Sequence of the second protein:
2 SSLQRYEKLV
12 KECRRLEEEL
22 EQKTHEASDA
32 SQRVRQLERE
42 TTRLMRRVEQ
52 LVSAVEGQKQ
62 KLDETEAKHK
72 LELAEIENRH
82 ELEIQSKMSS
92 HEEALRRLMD

Residue-level contacts at the interface:
Residue V56 in the first protein interacts with residue Q59 in the second protein (closest heavy-atom distance 3.3 Å).
Residue L52 in the first protein contacts residue V49 in the second protein (closest heavy-atom distance 3.6 Å).
Residue E78 in the first protein interacts with residue H81 in the second protein (closest heavy-atom distance 3.2 Å).
Residue L63 in the first protein contacts residue T66 in the second protein (closest heavy-atom distance 3.8 Å).
Residue E39 in the first protein is in contact with residue R34 in the second protein (closest heavy-atom distance 3.5 Å).
Residue H92 in the first protein interacts with residue H92 in the second protein (closest heavy-atom distance 3.2 Å).
Residue L74 in the first protein interacts with residue I77 in the second protein (closest heavy-atom distance 3.7 Å).
Residue L38 in the first protein contacts residue L38 in the second protein (closest heavy-atom distance 3.6 Å).
Residue H81 in the first protein interacts with residue E84 in the second protein (closest heavy-atom distance 3.1 Å).
Residue K88 in the first protein interacts with residue I85 in the second protein (closest heavy-atom distance 3.7 Å).
Residue H81 in the first protein is in contact with residue H81 in the second protein (closest heavy-atom distance 3.3 Å).
Residue I77 in the first protein is in contact with residue L74 in the second protein (closest heavy-atom distance 3.5 Å).
Residue E73 in the first protein contacts residue L74 in the second protein (closest heavy-atom distance 3.4 Å).
Residue R48 in the first protein is in contact with residue V49 in the second protein (closest heavy-atom distance 3.8 Å).
Residue E67 in the first protein contacts residue T66 in the second protein (closest heavy-atom distance 3.3 Å).
Residue T42 in the first protein contacts residue T42 in the second protein (closest heavy-atom distance 3.6 Å).
Residue E84 in the first protein is in contact with residue I85 in the second protein (closest heavy-atom distance 3.4 Å).
Residue L45 in the first protein contacts residue T42 in the second protein (closest heavy-atom distance 3.8 Å).
Residue L10 in the first protein is in contact with residue C14 in the second protein (closest heavy-atom distance 3.8 Å).
Residue V53 in the first protein contacts residue L52 in the second protein (closest heavy-atom distance 3.8 Å).
Residue L74 in the first protein interacts with residue L74 in the second protein (closest heavy-atom distance 3.6 Å).
Residue T42 in the first protein interacts with residue L45 in the second protein (closest heavy-atom distance 3.7 Å).
Residue K60 in the first protein is in contact with residue Q59 in the second protein (closest heavy-atom distance 3.7 Å).
Residue V49 in the first protein contacts residue V49 in the second protein (closest heavy-atom distance 3.6 Å).
Residue L10 in the first protein is in contact with residue L10 in the second protein (closest heavy-atom distance 3.6 Å).
Residue L99 in the first protein is in contact with residue L96 in the second protein (closest heavy-atom distance 3.7 Å).
Residue E20 in the first protein interacts with residue L21 in the second protein (closest heavy-atom distance 3.5 Å).
Residue R6 in the first protein interacts with residue Y7 in the second protein (closest heavy-atom distance 3.8 Å).
Residue L38 in the first protein is in contact with residue V35 in the second protein (closest heavy-atom distance 3.6 Å).
Residue L10 in the first protein interacts with residue V11 in the second protein (closest heavy-atom distance 3.5 Å).
Residue L52 in the first protein interacts with residue V53 in the second protein (closest heavy-atom distance 3.8 Å).
Residue L45 in the first protein contacts residue M46 in the second protein (closest heavy-atom distance 3.7 Å).
Residue H70 in the first protein contacts residue E67 in the second protein (closest heavy-atom distance 3.4 Å).
Residue E18 in the first protein contacts residue L17 in the second protein (closest heavy-atom distance 3.6 Å).
Residue C14 in the first protein interacts with residue E13 in the second protein (closest heavy-atom distance 3.8 Å).
Residue H70 in the first protein interacts with residue H70 in the second protein (closest heavy-atom distance 3.4 Å).
Residue L17 in the first protein is in contact with residue C14 in the second protein (closest heavy-atom distance 3.6 Å).
Residue L45 in the first protein is in contact with residue L45 in the second protein (closest heavy-atom distance 3.7 Å).
Residue L21 in the first protein is in contact with residue E20 in the second protein (closest heavy-atom distance 3.4 Å).
Residue Y7 in the first protein is in contact with residue L10 in the second protein (closest heavy-atom distance 3.6 Å).
Residue H92 in the first protein interacts with residue K88 in the second protein (closest heavy-atom distance 3.8 Å).
Residue L96 in the first protein is in contact with residue L99 in the second protein (closest heavy-atom distance 3.6 Å).
Residue Q59 in the first protein interacts with residue K60 in the second protein (closest heavy-atom distance 3.7 Å).
Residue Q59 in the first protein contacts residue Q59 in the second protein (closest heavy-atom distance 2.8 Å).
Residue L21 in the first protein contacts residue L17 in the second protein (closest heavy-atom distance 3.8 Å).
Residue Y7 in the first protein is in contact with residue R6 in the second protein (closest heavy-atom distance 3.7 Å).
Residue E73 in the first protein interacts with residue H70 in the second protein (closest heavy-atom distance 2.8 Å).
Residue E39 in the first protein interacts with residue L38 in the second protein (closest heavy-atom distance 3.8 Å).
Residue C14 in the first protein contacts residue C14 in the second protein (closest heavy-atom distance 3.6 Å).
Residue V11 in the first protein contacts residue L10 in the second protein (closest heavy-atom distance 3.5 Å).
Residue V49 in the first protein contacts residue L52 in the second protein (closest heavy-atom distance 3.7 Å).
Residue Q59 in the first protein is in contact with residue V56 in the second protein (closest heavy-atom distance 3.4 Å).
Residue L52 in the first protein contacts residue L52 in the second protein (closest heavy-atom distance 3.6 Å).
Residue T66 in the first protein interacts with residue E67 in the second protein (closest heavy-atom distance 3.7 Å).
Residue C14 in the first protein interacts with residue L17 in the second protein (closest heavy-atom distance 3.6 Å).
Residue L10 in the first protein is in contact with residue Y7 in the second protein (closest heavy-atom distance 3.6 Å).
Residue K62 in the first protein contacts residue L63 in the second protein (closest heavy-atom distance 3.8 Å).
Residue L21 in the first protein is in contact with residue L21 in the second protein (closest heavy-atom distance 3.7 Å).
Residue M89 in the first protein interacts with residue K88 in the second protein (closest heavy-atom distance 3.6 Å).
Residue V35 in the first protein interacts with residue V35 in the second protein (closest heavy-atom distance 3.5 Å).

Sequence of the first protein:
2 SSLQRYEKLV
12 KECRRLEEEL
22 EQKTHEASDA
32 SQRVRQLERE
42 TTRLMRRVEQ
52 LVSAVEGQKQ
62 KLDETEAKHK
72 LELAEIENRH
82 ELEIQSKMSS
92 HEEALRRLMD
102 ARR

The following describes two proteins that form a bound complex.